Interface contacts:
Residue M60 in the second protein is in contact with residue I56 in the first protein (closest heavy-atom distance 3.4 Å).
Residue L58 in the second protein is in contact with residue I61 in the first protein (closest heavy-atom distance 4.0 Å).
Residue R54 in the second protein contacts residue I61 in the first protein (closest heavy-atom distance 4.9 Å).
Residue V64 in the second protein is in contact with residue R54 in the first protein (closest heavy-atom distance 3.5 Å).
Residue A57 in the second protein contacts residue I61 in the first protein (closest heavy-atom distance 3.5 Å).
Residue Y50 in the second protein interacts with residue V64 in the first protein (closest heavy-atom distance 3.4 Å).
Residue K63 in the second protein is in contact with residue I53 in the first protein (closest heavy-atom distance 4.4 Å).
Residue Y50 in the second protein is in contact with residue E68 in the first protein (closest heavy-atom distance 4.1 Å).
Residue I53 in the second protein contacts residue M60 in the first protein (closest heavy-atom distance 3.7 Å).
Residue M60 in the second protein contacts residue I53 in the first protein (closest heavy-atom distance 3.0 Å).
Residue I56 in the second protein interacts with residue M60 in the first protein (closest heavy-atom distance 3.9 Å).
Residue L46 in the second protein contacts residue H67 in the first protein (closest heavy-atom distance 4.1 Å).
Residue A57 in the second protein interacts with residue M60 in the first protein (closest heavy-atom distance 3.7 Å).
Residue M60 in the second protein interacts with residue M60 in the first protein (closest heavy-atom distance 4.3 Å).
Residue I61 in the second protein interacts with residue R54 in the first protein (closest heavy-atom distance 4.8 Å).
Residue I53 in the second protein contacts residue V64 in the first protein (closest heavy-atom distance 4.4 Å).
Residue Y50 in the second protein contacts residue H67 in the first protein (closest heavy-atom distance 3.1 Å).
Residue H67 in the second protein is in contact with residue Y50 in the first protein (closest heavy-atom distance 4.0 Å).
Residue I61 in the second protein contacts residue A57 in the first protein (closest heavy-atom distance 3.1 Å).
Residue R54 in the second protein is in contact with residue V64 in the first protein (closest heavy-atom distance 3.8 Å).
Residue M60 in the second protein interacts with residue A57 in the first protein (closest heavy-atom distance 3.1 Å).
Residue M60 in the second protein interacts with residue R54 in the first protein (closest heavy-atom distance 4.8 Å).
Residue I61 in the second protein contacts residue L58 in the first protein (closest heavy-atom distance 4.2 Å).
Residue A57 in the second protein interacts with residue A57 in the first protein (closest heavy-atom distance 4.5 Å).

Sequence of the first protein:
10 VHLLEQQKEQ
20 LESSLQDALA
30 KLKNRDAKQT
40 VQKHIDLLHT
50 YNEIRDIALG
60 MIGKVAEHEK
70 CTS

Sequence of the second protein:
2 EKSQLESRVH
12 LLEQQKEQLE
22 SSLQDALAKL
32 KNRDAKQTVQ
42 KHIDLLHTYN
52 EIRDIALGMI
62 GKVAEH

The following describes two proteins that form a bound complex.